Interface contacts:
Residue F525 in the second protein interacts with residue E40 in the first protein (closest heavy-atom distance 3.1 Å).
Residue S522 in the second protein interacts with residue V37 in the first protein (closest heavy-atom distance 4.3 Å).
Residue E531 in the second protein contacts residue R76 in the first protein (closest heavy-atom distance 3.5 Å).
Residue F525 in the second protein contacts residue G9 in the first protein (closest heavy-atom distance 3.1 Å).
Residue S529 in the second protein contacts residue M7 in the first protein (closest heavy-atom distance 4.7 Å).
Residue S527 in the second protein contacts residue A72 in the first protein (closest heavy-atom distance 3.0 Å).
Residue S524 in the second protein interacts with residue G9 in the first protein (closest heavy-atom distance 3.2 Å).
Residue V526 in the second protein is in contact with residue R76 in the first protein (closest heavy-atom distance 5.0 Å).
Residue S529 in the second protein interacts with residue F8 in the first protein (closest heavy-atom distance 3.1 Å).
Residue S527 in the second protein contacts residue A73 in the first protein (closest heavy-atom distance 3.8 Å).
Residue S524 in the second protein is in contact with residue K11 in the first protein (closest heavy-atom distance 3.2 Å).
Residue V526 in the second protein contacts residue G9 in the first protein (closest heavy-atom distance 4.0 Å).
Residue F525 in the second protein is in contact with residue A73 in the first protein (closest heavy-atom distance 3.9 Å).
Residue V526 in the second protein is in contact with residue A73 in the first protein (closest heavy-atom distance 4.6 Å).
Residue S527 in the second protein contacts residue F69 in the first protein (closest heavy-atom distance 3.2 Å).
Residue S529 in the second protein is in contact with residue E10 in the first protein (closest heavy-atom distance 3.3 Å).
Residue S529 in the second protein is in contact with residue G9 in the first protein (closest heavy-atom distance 2.8 Å).
Residue E530 in the second protein contacts residue F8 in the first protein (closest heavy-atom distance 3.3 Å).
Residue S528 in the second protein interacts with residue F8 in the first protein (closest heavy-atom distance 2.6 Å).
Residue S524 in the second protein is in contact with residue E10 in the first protein (closest heavy-atom distance 4.9 Å).
Residue S524 in the second protein interacts with residue E40 in the first protein (closest heavy-atom distance 2.7 Å).
Residue L523 in the second protein is in contact with residue E40 in the first protein (closest heavy-atom distance 3.9 Å).
Residue V526 in the second protein contacts residue F69 in the first protein (closest heavy-atom distance 3.3 Å).
Residue E530 in the second protein interacts with residue M7 in the first protein (closest heavy-atom distance 3.0 Å).
Residue S522 in the second protein is in contact with residue E40 in the first protein (closest heavy-atom distance 2.9 Å).
Residue S522 in the second protein contacts residue I44 in the first protein (closest heavy-atom distance 4.6 Å).
Residue S527 in the second protein interacts with residue F8 in the first protein (closest heavy-atom distance 4.9 Å).
Residue L523 in the second protein contacts residue F8 in the first protein (closest heavy-atom distance 3.7 Å).
Residue E530 in the second protein interacts with residue E10 in the first protein (closest heavy-atom distance 4.0 Å).
Residue F525 in the second protein is in contact with residue V37 in the first protein (closest heavy-atom distance 4.3 Å).
Residue F525 in the second protein is in contact with residue E10 in the first protein (closest heavy-atom distance 4.1 Å).
Residue D521 in the second protein contacts residue E39 in the first protein (closest heavy-atom distance 2.6 Å).
Residue S527 in the second protein interacts with residue N68 in the first protein (closest heavy-atom distance 4.0 Å).
Residue V526 in the second protein contacts residue F8 in the first protein (closest heavy-atom distance 2.8 Å).
Residue F525 in the second protein interacts with residue N77 in the first protein (closest heavy-atom distance 4.8 Å).
Residue D521 in the second protein interacts with residue A43 in the first protein (closest heavy-atom distance 4.4 Å).
Residue E531 in the second protein interacts with residue E10 in the first protein (closest heavy-atom distance 3.3 Å).
Residue S524 in the second protein is in contact with residue M7 in the first protein (closest heavy-atom distance 2.9 Å).
Residue F525 in the second protein is in contact with residue R76 in the first protein (closest heavy-atom distance 3.4 Å).
Residue E531 in the second protein is in contact with residue G9 in the first protein (closest heavy-atom distance 2.6 Å).
Residue D521 in the second protein is in contact with residue Q36 in the first protein (closest heavy-atom distance 2.5 Å).
Residue E531 in the second protein contacts residue F13 in the first protein (closest heavy-atom distance 4.1 Å).
Residue F525 in the second protein is in contact with residue F8 in the first protein (closest heavy-atom distance 3.2 Å).
Residue S522 in the second protein interacts with residue Q36 in the first protein (closest heavy-atom distance 2.2 Å).
Residue F525 in the second protein is in contact with residue C80 in the first protein (closest heavy-atom distance 4.6 Å).
Residue S528 in the second protein contacts residue G9 in the first protein (closest heavy-atom distance 4.8 Å).
Residue V526 in the second protein interacts with residue E40 in the first protein (closest heavy-atom distance 4.5 Å).
Residue F525 in the second protein interacts with residue K11 in the first protein (closest heavy-atom distance 3.3 Å).
Residue F525 in the second protein contacts residue M7 in the first protein (closest heavy-atom distance 4.3 Å).
Residue S522 in the second protein interacts with residue E39 in the first protein (closest heavy-atom distance 3.2 Å).
Residue S524 in the second protein contacts residue F8 in the first protein (closest heavy-atom distance 3.3 Å).
Residue S522 in the second protein is in contact with residue A43 in the first protein (closest heavy-atom distance 4.2 Å).

Sequence of the first protein:
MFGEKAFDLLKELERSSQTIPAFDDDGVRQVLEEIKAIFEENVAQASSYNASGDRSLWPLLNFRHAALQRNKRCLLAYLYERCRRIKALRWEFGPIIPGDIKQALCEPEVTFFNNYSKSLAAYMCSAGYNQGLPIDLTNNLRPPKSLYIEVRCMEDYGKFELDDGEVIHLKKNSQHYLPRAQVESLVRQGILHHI

Sequence of the second protein:
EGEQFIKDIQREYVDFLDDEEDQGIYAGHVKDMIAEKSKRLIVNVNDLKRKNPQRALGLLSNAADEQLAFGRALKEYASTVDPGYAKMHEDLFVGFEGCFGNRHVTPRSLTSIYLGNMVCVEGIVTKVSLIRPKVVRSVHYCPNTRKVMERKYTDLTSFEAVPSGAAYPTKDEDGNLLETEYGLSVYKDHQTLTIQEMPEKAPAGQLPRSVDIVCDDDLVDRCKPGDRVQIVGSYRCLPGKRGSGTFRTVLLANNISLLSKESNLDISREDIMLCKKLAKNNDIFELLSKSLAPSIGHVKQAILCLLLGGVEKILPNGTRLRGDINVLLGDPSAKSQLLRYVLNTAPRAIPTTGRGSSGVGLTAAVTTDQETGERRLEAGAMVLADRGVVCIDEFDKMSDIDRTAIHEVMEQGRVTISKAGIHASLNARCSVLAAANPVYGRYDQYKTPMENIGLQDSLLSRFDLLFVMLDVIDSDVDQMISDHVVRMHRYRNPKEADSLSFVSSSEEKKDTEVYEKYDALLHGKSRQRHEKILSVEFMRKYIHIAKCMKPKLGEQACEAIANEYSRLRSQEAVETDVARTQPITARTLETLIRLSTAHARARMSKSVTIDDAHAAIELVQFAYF

This data describes a binding interaction between two proteins.